This data describes a binding interaction between two proteins.

Sequence of protein 2:
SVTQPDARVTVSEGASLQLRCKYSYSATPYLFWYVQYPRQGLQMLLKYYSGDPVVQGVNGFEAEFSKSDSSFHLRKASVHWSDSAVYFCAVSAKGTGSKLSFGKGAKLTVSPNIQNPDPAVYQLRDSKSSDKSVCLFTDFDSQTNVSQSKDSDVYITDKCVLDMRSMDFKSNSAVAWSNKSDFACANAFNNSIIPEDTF

Interface contacts:
Residue G101 in protein 2 interacts with residue E4 in protein 1 (closest heavy-atom distance 4.5 Å).
Residue Y55 in protein 2 is in contact with residue F7 in protein 1 (closest heavy-atom distance 4.2 Å).

Sequence of protein 1:
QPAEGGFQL